This data describes a binding interaction between two proteins.

Contacts between the two chains:
Residue L88 in the first protein interacts with residue G108 in the second protein (closest heavy-atom distance 4.4 Å).
Residue Q137 in the first protein contacts residue R46 in the second protein (closest heavy-atom distance 3.4 Å).
Residue T187 in the first protein interacts with residue R45 in the second protein (closest heavy-atom distance 3.9 Å).
Residue L88 in the first protein contacts residue Y107 in the second protein (closest heavy-atom distance 4.1 Å).
Residue S185 in the first protein interacts with residue R45 in the second protein (closest heavy-atom distance 3.2 Å).
Residue T187 in the first protein interacts with residue W112 in the second protein (closest heavy-atom distance 4.2 Å).
Residue P77 in the first protein interacts with residue R103 in the second protein (closest heavy-atom distance 4.0 Å).
Residue R148 in the first protein interacts with residue G109 in the second protein (closest heavy-atom distance 3.6 Å).
Residue K135 in the first protein is in contact with residue Y106 in the second protein (closest heavy-atom distance 3.0 Å).
Residue K160 in the first protein interacts with residue N43 in the second protein (closest heavy-atom distance 3.8 Å).
Residue G85 in the first protein interacts with residue G109 in the second protein (closest heavy-atom distance 3.3 Å).
Residue E71 in the first protein contacts residue Y102 in the second protein (closest heavy-atom distance 3.1 Å).
Residue S185 in the first protein is in contact with residue W112 in the second protein (closest heavy-atom distance 3.3 Å).
Residue G162 in the first protein contacts residue G42 in the second protein (closest heavy-atom distance 3.0 Å).
Residue L181 in the first protein interacts with residue Q39 in the second protein (closest heavy-atom distance 2.8 Å).
Residue L181 in the first protein is in contact with residue N43 in the second protein (closest heavy-atom distance 3.9 Å).
Residue E86 in the first protein interacts with residue G108 in the second protein (closest heavy-atom distance 4.4 Å).
Residue I188 in the first protein is in contact with residue V44 in the second protein (closest heavy-atom distance 4.5 Å).
Residue L89 in the first protein contacts residue Y107 in the second protein (closest heavy-atom distance 3.7 Å).
Residue V165 in the first protein contacts residue V44 in the second protein (closest heavy-atom distance 4.1 Å).
Residue F186 in the first protein contacts residue V44 in the second protein (closest heavy-atom distance 4.0 Å).
Residue A90 in the first protein interacts with residue S100 in the second protein (closest heavy-atom distance 4.5 Å).
Residue D151 in the first protein interacts with residue S110 in the second protein (closest heavy-atom distance 3.6 Å).
Residue I94 in the first protein is in contact with residue Y102 in the second protein (closest heavy-atom distance 3.7 Å).
Residue K135 in the first protein interacts with residue N105 in the second protein (closest heavy-atom distance 4.0 Å).
Residue G75 in the first protein interacts with residue R103 in the second protein (closest heavy-atom distance 2.8 Å).
Residue F186 in the first protein interacts with residue R45 in the second protein (closest heavy-atom distance 3.7 Å).
Residue P87 in the first protein interacts with residue G109 in the second protein (closest heavy-atom distance 4.0 Å).
Residue L181 in the first protein is in contact with residue V44 in the second protein (closest heavy-atom distance 4.1 Å).
Residue P77 in the first protein contacts residue Y102 in the second protein (closest heavy-atom distance 3.1 Å).
Residue D110 in the first protein interacts with residue Y102 in the second protein (closest heavy-atom distance 4.5 Å).
Residue H97 in the first protein is in contact with residue R103 in the second protein (closest heavy-atom distance 4.0 Å).
Residue Q137 in the first protein interacts with residue L47 in the second protein (closest heavy-atom distance 2.8 Å).
Residue E72 in the first protein interacts with residue R103 in the second protein (closest heavy-atom distance 4.1 Å).
Residue K160 in the first protein interacts with residue V44 in the second protein (closest heavy-atom distance 3.8 Å).
Residue P87 in the first protein interacts with residue G108 in the second protein (closest heavy-atom distance 3.6 Å).
Residue E189 in the first protein interacts with residue Y107 in the second protein (closest heavy-atom distance 4.3 Å).
Residue D150 in the first protein is in contact with residue S110 in the second protein (closest heavy-atom distance 2.7 Å).
Residue P87 in the first protein interacts with residue G99 in the second protein (closest heavy-atom distance 3.6 Å).
Residue K160 in the first protein interacts with residue G42 in the second protein (closest heavy-atom distance 2.9 Å).
Residue G162 in the first protein contacts residue N43 in the second protein (closest heavy-atom distance 4.6 Å).
Residue L89 in the first protein interacts with residue Y102 in the second protein (closest heavy-atom distance 3.5 Å).
Residue R148 in the first protein is in contact with residue G108 in the second protein (closest heavy-atom distance 3.3 Å).
Residue D110 in the first protein contacts residue N105 in the second protein (closest heavy-atom distance 4.5 Å).
Residue G85 in the first protein interacts with residue S110 in the second protein (closest heavy-atom distance 3.0 Å).
Residue E189 in the first protein is in contact with residue G108 in the second protein (closest heavy-atom distance 3.7 Å).
Residue K135 in the first protein is in contact with residue Y107 in the second protein (closest heavy-atom distance 3.7 Å).
Residue P87 in the first protein interacts with residue Y107 in the second protein (closest heavy-atom distance 3.6 Å).
Residue F111 in the first protein contacts residue Y107 in the second protein (closest heavy-atom distance 3.5 Å).
Residue H97 in the first protein contacts residue Y102 in the second protein (closest heavy-atom distance 4.1 Å).
Residue R148 in the first protein interacts with residue S110 in the second protein (closest heavy-atom distance 2.7 Å).
Residue E71 in the first protein interacts with residue R103 in the second protein (closest heavy-atom distance 3.2 Å).
Residue Q137 in the first protein contacts residue E61 in the second protein (closest heavy-atom distance 3.9 Å).
Residue D110 in the first protein interacts with residue Y107 in the second protein (closest heavy-atom distance 4.3 Å).
Residue P87 in the first protein contacts residue S100 in the second protein (closest heavy-atom distance 4.0 Å).
Residue T187 in the first protein is in contact with residue Y37 in the second protein (closest heavy-atom distance 3.7 Å).
Residue E86 in the first protein contacts residue G109 in the second protein (closest heavy-atom distance 4.2 Å).
Residue N163 in the first protein is in contact with residue G42 in the second protein (closest heavy-atom distance 3.1 Å).
Residue N163 in the first protein interacts with residue N43 in the second protein (closest heavy-atom distance 4.1 Å).
Residue D138 in the first protein is in contact with residue R46 in the second protein (closest heavy-atom distance 2.9 Å).

Sequence of the first protein:
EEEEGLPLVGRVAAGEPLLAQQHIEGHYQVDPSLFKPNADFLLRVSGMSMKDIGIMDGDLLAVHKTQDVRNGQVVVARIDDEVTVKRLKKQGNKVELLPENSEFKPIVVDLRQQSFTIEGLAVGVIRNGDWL

Sequence of the second protein:
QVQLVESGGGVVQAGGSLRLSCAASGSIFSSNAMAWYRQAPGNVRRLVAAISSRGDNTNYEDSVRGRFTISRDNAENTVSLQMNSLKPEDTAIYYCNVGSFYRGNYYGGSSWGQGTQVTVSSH